Sequence of the first protein:
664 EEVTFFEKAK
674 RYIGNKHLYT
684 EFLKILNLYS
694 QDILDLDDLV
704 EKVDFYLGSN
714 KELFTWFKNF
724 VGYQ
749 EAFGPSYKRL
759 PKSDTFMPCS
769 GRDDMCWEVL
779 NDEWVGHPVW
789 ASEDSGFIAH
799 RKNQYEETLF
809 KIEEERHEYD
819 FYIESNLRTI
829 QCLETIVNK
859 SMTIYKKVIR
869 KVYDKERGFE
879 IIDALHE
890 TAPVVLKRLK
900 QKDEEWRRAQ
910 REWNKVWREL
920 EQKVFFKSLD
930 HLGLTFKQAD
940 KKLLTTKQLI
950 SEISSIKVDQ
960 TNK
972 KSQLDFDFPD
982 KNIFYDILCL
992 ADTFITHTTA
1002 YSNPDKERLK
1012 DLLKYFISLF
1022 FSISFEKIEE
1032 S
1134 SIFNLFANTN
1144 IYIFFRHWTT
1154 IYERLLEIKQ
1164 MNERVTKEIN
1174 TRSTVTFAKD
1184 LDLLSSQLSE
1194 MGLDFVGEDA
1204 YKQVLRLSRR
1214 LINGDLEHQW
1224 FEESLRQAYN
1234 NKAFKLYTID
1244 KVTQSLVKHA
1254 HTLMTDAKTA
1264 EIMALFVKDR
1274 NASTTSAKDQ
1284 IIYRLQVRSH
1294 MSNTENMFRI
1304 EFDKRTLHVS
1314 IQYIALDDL

Sequence of the second protein:
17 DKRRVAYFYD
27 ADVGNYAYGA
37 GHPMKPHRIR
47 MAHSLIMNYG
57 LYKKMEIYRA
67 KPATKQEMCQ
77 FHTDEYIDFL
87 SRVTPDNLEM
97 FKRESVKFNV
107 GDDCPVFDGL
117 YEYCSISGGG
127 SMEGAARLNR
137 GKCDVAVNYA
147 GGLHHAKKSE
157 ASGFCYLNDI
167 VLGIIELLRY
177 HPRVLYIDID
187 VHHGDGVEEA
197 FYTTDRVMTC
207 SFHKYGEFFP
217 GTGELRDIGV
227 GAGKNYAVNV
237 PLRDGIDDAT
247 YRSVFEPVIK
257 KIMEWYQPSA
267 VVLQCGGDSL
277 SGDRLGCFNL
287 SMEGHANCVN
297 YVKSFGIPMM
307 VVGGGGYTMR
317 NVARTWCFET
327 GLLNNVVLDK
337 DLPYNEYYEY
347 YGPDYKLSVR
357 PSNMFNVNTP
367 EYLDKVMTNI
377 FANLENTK

This data describes a binding interaction between two proteins.

Interface contacts:
Residue S768 in the first protein is in contact with residue D80 in the second protein (closest heavy-atom distance 2.2 Å).
Residue G784 in the first protein contacts residue E195 in the second protein (closest heavy-atom distance 3.5 Å).
Residue H815 in the first protein interacts with residue M315 in the second protein (closest heavy-atom distance 3.5 Å).
Residue T1177 in the first protein is in contact with residue K352 in the second protein (closest heavy-atom distance 3.4 Å).
Residue D818 in the first protein contacts residue Y343 in the second protein (closest heavy-atom distance 3.2 Å).
Residue N779 in the first protein interacts with residue A196 in the second protein (closest heavy-atom distance 3.0 Å).
Residue S754 in the first protein is in contact with residue D223 in the second protein (closest heavy-atom distance 2.4 Å).
Residue P753 in the first protein interacts with residue D223 in the second protein (closest heavy-atom distance 3.5 Å).
Residue R826 in the first protein contacts residue D28 in the second protein (closest heavy-atom distance 2.6 Å).
Residue H930 in the first protein interacts with residue N359 in the second protein (closest heavy-atom distance 2.7 Å).
Residue N779 in the first protein interacts with residue T199 in the second protein (closest heavy-atom distance 3.3 Å).
Residue R770 in the first protein contacts residue F77 in the second protein (closest heavy-atom distance 3.2 Å).
Residue D818 in the first protein interacts with residue Y346 in the second protein (closest heavy-atom distance 2.7 Å).
Residue C767 in the first protein interacts with residue C75 in the second protein (closest heavy-atom distance 3.4 Å).
Residue V1178 in the first protein contacts residue Y351 in the second protein (closest heavy-atom distance 3.5 Å).
Residue E812 in the first protein contacts residue A36 in the second protein (closest heavy-atom distance 2.8 Å).
Residue F795 in the first protein interacts with residue F215 in the second protein (closest heavy-atom distance 3.0 Å).
Residue H815 in the first protein contacts residue H43 in the second protein (closest heavy-atom distance 3.5 Å).
Residue V777 in the first protein is in contact with residue T200 in the second protein (closest heavy-atom distance 3.5 Å).
Residue L1186 in the first protein is in contact with residue Y351 in the second protein (closest heavy-atom distance 3.3 Å).
Residue G769 in the first protein is in contact with residue Q76 in the second protein (closest heavy-atom distance 3.4 Å).
Residue D929 in the first protein interacts with residue N359 in the second protein (closest heavy-atom distance 2.6 Å).
Residue L931 in the first protein contacts residue N359 in the second protein (closest heavy-atom distance 3.3 Å).
Residue E822 in the first protein contacts residue Y343 in the second protein (closest heavy-atom distance 2.3 Å).
Residue N1233 in the first protein is in contact with residue R356 in the second protein (closest heavy-atom distance 3.5 Å).
Residue K800 in the first protein is in contact with residue D279 in the second protein (closest heavy-atom distance 3.2 Å).
Residue K865 in the first protein interacts with residue N31 in the second protein (closest heavy-atom distance 3.4 Å).
Residue R770 in the first protein is in contact with residue Q76 in the second protein (closest heavy-atom distance 3.2 Å).
Residue N779 in the first protein contacts residue E195 in the second protein (closest heavy-atom distance 2.9 Å).
Residue G752 in the first protein contacts residue D223 in the second protein (closest heavy-atom distance 3.4 Å).
Residue F1180 in the first protein interacts with residue Y340 in the second protein (closest heavy-atom distance 3.5 Å).
Residue E920 in the first protein is in contact with residue G348 in the second protein (closest heavy-atom distance 3.3 Å).
Residue E811 in the first protein interacts with residue M315 in the second protein (closest heavy-atom distance 2.8 Å).
Residue F795 in the first protein interacts with residue E213 in the second protein (closest heavy-atom distance 3.2 Å).
Residue E749 in the first protein is in contact with residue G227 in the second protein (closest heavy-atom distance 3.2 Å).
Residue L928 in the first protein is in contact with residue S358 in the second protein (closest heavy-atom distance 3.3 Å).
Residue R826 in the first protein contacts residue A27 in the second protein (closest heavy-atom distance 3.3 Å).
Residue A789 in the first protein interacts with residue G217 in the second protein (closest heavy-atom distance 3.3 Å).
Residue I796 in the first protein contacts residue E213 in the second protein (closest heavy-atom distance 2.9 Å).
Residue N1234 in the first protein contacts residue N359 in the second protein (closest heavy-atom distance 3.1 Å).
Residue V1178 in the first protein interacts with residue D337 in the second protein (closest heavy-atom distance 3.2 Å).
Residue E812 in the first protein interacts with residue K41 in the second protein (closest heavy-atom distance 2.9 Å).
Residue F808 in the first protein contacts residue R280 in the second protein (closest heavy-atom distance 3.5 Å).
Residue P766 in the first protein contacts residue D80 in the second protein (closest heavy-atom distance 3.1 Å).
Residue S1176 in the first protein is in contact with residue K352 in the second protein (closest heavy-atom distance 2.7 Å).
Residue K800 in the first protein interacts with residue G282 in the second protein (closest heavy-atom distance 3.1 Å).
Residue W782 in the first protein is in contact with residue V226 in the second protein (closest heavy-atom distance 3.3 Å).
Residue P786 in the first protein contacts residue P216 in the second protein (closest heavy-atom distance 3.0 Å).
Residue D780 in the first protein is in contact with residue K154 in the second protein (closest heavy-atom distance 3.2 Å).
Residue F819 in the first protein is in contact with residue N31 in the second protein (closest heavy-atom distance 3.2 Å).
Residue M765 in the first protein is in contact with residue E81 in the second protein (closest heavy-atom distance 3.3 Å).
Residue R814 in the first protein contacts residue Y346 in the second protein (closest heavy-atom distance 3.0 Å).
Residue G752 in the first protein is in contact with residue R222 in the second protein (closest heavy-atom distance 3.1 Å).
Residue R917 in the first protein contacts residue E345 in the second protein (closest heavy-atom distance 2.9 Å).
Residue Y755 in the first protein is in contact with residue E194 in the second protein (closest heavy-atom distance 2.6 Å).
Residue V1178 in the first protein is in contact with residue Y344 in the second protein (closest heavy-atom distance 3.2 Å).
Residue K800 in the first protein interacts with residue R280 in the second protein (closest heavy-atom distance 3.4 Å).
Residue F795 in the first protein is in contact with residue F214 in the second protein (closest heavy-atom distance 3.1 Å).
Residue H785 in the first protein interacts with residue E156 in the second protein (closest heavy-atom distance 3.1 Å).
Residue R814 in the first protein interacts with residue E345 in the second protein (closest heavy-atom distance 3.1 Å).